Sequence of the second protein:
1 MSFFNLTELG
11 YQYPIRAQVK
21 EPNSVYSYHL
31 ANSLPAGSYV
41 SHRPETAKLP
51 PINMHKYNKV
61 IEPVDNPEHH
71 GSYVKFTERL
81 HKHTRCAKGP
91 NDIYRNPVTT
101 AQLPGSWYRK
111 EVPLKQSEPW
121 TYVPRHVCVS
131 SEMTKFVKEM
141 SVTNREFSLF

This data describes a binding interaction between two proteins.

Residue-level contacts at the interface:
Residue E480 in the first protein is in contact with residue T7 in the second protein (closest heavy-atom distance 3.4 Å).
Residue M507 in the first protein contacts residue Y39 in the second protein (closest heavy-atom distance 4.5 Å).
Residue G476 in the first protein contacts residue E8 in the second protein (closest heavy-atom distance 3.9 Å).
Residue N450 in the first protein interacts with residue W120 in the second protein (closest heavy-atom distance 3.4 Å).
Residue E468 in the first protein contacts residue Y11 in the second protein (closest heavy-atom distance 4.0 Å).
Residue R471 in the first protein contacts residue Y11 in the second protein (closest heavy-atom distance 3.3 Å).
Residue L491 in the first protein contacts residue E45 in the second protein (closest heavy-atom distance 3.5 Å).
Residue Y457 in the first protein contacts residue W120 in the second protein (closest heavy-atom distance 3.6 Å).
Residue E468 in the first protein is in contact with residue Q18 in the second protein (closest heavy-atom distance 4.2 Å).
Residue E482 in the first protein contacts residue K59 in the second protein (closest heavy-atom distance 3.0 Å).
Residue K486 in the first protein contacts residue Y57 in the second protein (closest heavy-atom distance 4.2 Å).
Residue A485 in the first protein contacts residue M54 in the second protein (closest heavy-atom distance 4.5 Å).
Residue R471 in the first protein contacts residue A17 in the second protein (closest heavy-atom distance 4.1 Å).
Residue Q454 in the first protein interacts with residue W120 in the second protein (closest heavy-atom distance 3.8 Å).
Residue E468 in the first protein interacts with residue R95 in the second protein (closest heavy-atom distance 3.0 Å).
Residue I496 in the first protein interacts with residue R43 in the second protein (closest heavy-atom distance 4.1 Å).
Residue Q464 in the first protein interacts with residue N96 in the second protein (closest heavy-atom distance 3.1 Å).
Residue K486 in the first protein contacts residue M54 in the second protein (closest heavy-atom distance 3.6 Å).
Residue M507 in the first protein contacts residue L34 in the second protein (closest heavy-atom distance 4.5 Å).
Residue A492 in the first protein interacts with residue T46 in the second protein (closest heavy-atom distance 4.1 Å).
Residue A485 in the first protein interacts with residue Y57 in the second protein (closest heavy-atom distance 3.6 Å).
Residue M507 in the first protein is in contact with residue S38 in the second protein (closest heavy-atom distance 3.2 Å).
Residue K488 in the first protein contacts residue T46 in the second protein (closest heavy-atom distance 4.4 Å).
Residue V495 in the first protein contacts residue L34 in the second protein (closest heavy-atom distance 3.8 Å).
Residue A485 in the first protein is in contact with residue I52 in the second protein (closest heavy-atom distance 4.5 Å).
Residue L477 in the first protein contacts residue E8 in the second protein (closest heavy-atom distance 4.2 Å).
Residue G453 in the first protein interacts with residue W120 in the second protein (closest heavy-atom distance 3.5 Å).
Residue H475 in the first protein interacts with residue Y11 in the second protein (closest heavy-atom distance 3.5 Å).
Residue S508 in the first protein interacts with residue P35 in the second protein (closest heavy-atom distance 3.3 Å).
Residue H475 in the first protein interacts with residue G10 in the second protein (closest heavy-atom distance 4.2 Å).
Residue R460 in the first protein contacts residue E118 in the second protein (closest heavy-atom distance 3.2 Å).
Residue E489 in the first protein is in contact with residue M54 in the second protein (closest heavy-atom distance 4.2 Å).
Residue Y457 in the first protein contacts residue W107 in the second protein (closest heavy-atom distance 4.0 Å).
Residue G476 in the first protein is in contact with residue T7 in the second protein (closest heavy-atom distance 3.3 Å).
Residue K488 in the first protein contacts residue P51 in the second protein (closest heavy-atom distance 3.4 Å).
Residue H475 in the first protein contacts residue Q12 in the second protein (closest heavy-atom distance 3.6 Å).
Residue T479 in the first protein is in contact with residue Q12 in the second protein (closest heavy-atom distance 3.6 Å).
Residue T479 in the first protein contacts residue T7 in the second protein (closest heavy-atom distance 3.3 Å).
Residue E482 in the first protein interacts with residue K56 in the second protein (closest heavy-atom distance 3.9 Å).
Residue E472 in the first protein is in contact with residue Y11 in the second protein (closest heavy-atom distance 3.1 Å).
Residue R493 in the first protein is in contact with residue R43 in the second protein (closest heavy-atom distance 3.8 Å).
Residue E480 in the first protein is in contact with residue E8 in the second protein (closest heavy-atom distance 3.5 Å).
Residue E472 in the first protein interacts with residue G10 in the second protein (closest heavy-atom distance 4.1 Å).
Residue V495 in the first protein is in contact with residue S33 in the second protein (closest heavy-atom distance 3.2 Å).
Residue A481 in the first protein is in contact with residue Y57 in the second protein (closest heavy-atom distance 4.4 Å).
Residue N450 in the first protein contacts residue P119 in the second protein (closest heavy-atom distance 4.2 Å).
Residue K488 in the first protein is in contact with residue P50 in the second protein (closest heavy-atom distance 4.3 Å).
Residue V495 in the first protein interacts with residue R43 in the second protein (closest heavy-atom distance 4.0 Å).
Residue R493 in the first protein contacts residue N32 in the second protein (closest heavy-atom distance 4.2 Å).
Residue Y457 in the first protein is in contact with residue E118 in the second protein (closest heavy-atom distance 3.6 Å).
Residue S508 in the first protein contacts residue G37 in the second protein (closest heavy-atom distance 3.3 Å).
Residue E468 in the first protein interacts with residue N96 in the second protein (closest heavy-atom distance 3.2 Å).
Residue L491 in the first protein contacts residue R43 in the second protein (closest heavy-atom distance 4.3 Å).
Residue P494 in the first protein is in contact with residue R43 in the second protein (closest heavy-atom distance 3.4 Å).
Residue Y483 in the first protein is in contact with residue N5 in the second protein (closest heavy-atom distance 3.2 Å).
Residue S508 in the first protein is in contact with residue S38 in the second protein (closest heavy-atom distance 3.2 Å).
Residue E482 in the first protein interacts with residue Y57 in the second protein (closest heavy-atom distance 3.6 Å).
Residue R471 in the first protein interacts with residue R95 in the second protein (closest heavy-atom distance 3.1 Å).
Residue K486 in the first protein interacts with residue Y28 in the second protein (closest heavy-atom distance 4.3 Å).
Residue K488 in the first protein is in contact with residue I52 in the second protein (closest heavy-atom distance 3.6 Å).

Sequence of the first protein:
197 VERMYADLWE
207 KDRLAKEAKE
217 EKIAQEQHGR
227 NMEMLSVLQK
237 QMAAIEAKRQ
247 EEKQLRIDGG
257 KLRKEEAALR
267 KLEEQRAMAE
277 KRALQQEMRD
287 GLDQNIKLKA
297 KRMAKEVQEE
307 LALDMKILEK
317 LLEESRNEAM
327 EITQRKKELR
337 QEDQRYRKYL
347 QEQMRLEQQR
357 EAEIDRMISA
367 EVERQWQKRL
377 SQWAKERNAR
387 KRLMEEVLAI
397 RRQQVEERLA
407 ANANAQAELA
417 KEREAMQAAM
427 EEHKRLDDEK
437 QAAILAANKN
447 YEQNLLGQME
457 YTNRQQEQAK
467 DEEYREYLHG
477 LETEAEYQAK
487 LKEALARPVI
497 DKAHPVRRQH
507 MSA